These two protein chains interact to form a complex.

Sequence of protein 1:
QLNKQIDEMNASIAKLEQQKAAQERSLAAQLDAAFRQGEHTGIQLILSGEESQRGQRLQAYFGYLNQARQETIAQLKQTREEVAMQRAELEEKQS

Residue-level contacts at the interface:
Residue L170 in protein 2 interacts with residue D122 in protein 1 (closest heavy-atom distance 4.8 Å).
Residue W210 in protein 2 is in contact with residue Q134 in protein 1 (closest heavy-atom distance 3.1 Å).
Residue D207 in protein 2 is in contact with residue R126 in protein 1 (closest heavy-atom distance 2.7 Å).
Residue F152 in protein 2 is in contact with residue Q120 in protein 1 (closest heavy-atom distance 3.3 Å).
Residue F158 in protein 2 is in contact with residue N156 in protein 1 (closest heavy-atom distance 3.3 Å).
Residue K117 in protein 2 contacts residue R115 in protein 1 (closest heavy-atom distance 3.3 Å).
Residue F158 in protein 2 interacts with residue Q149 in protein 1 (closest heavy-atom distance 3.4 Å).
Residue W155 in protein 2 is in contact with residue G128 in protein 1 (closest heavy-atom distance 4.1 Å).
Residue L170 in protein 2 interacts with residue A118 in protein 1 (closest heavy-atom distance 3.7 Å).
Residue Y106 in protein 2 contacts residue I133 in protein 1 (closest heavy-atom distance 4.1 Å).
Residue M164 in protein 2 is in contact with residue K110 in protein 1 (closest heavy-atom distance 3.5 Å).
Residue F152 in protein 2 is in contact with residue A124 in protein 1 (closest heavy-atom distance 3.9 Å).
Residue L165 in protein 2 is in contact with residue L117 in protein 1 (closest heavy-atom distance 4.9 Å).
Residue L170 in protein 2 interacts with residue L121 in protein 1 (closest heavy-atom distance 3.7 Å).
Residue E151 in protein 2 contacts residue F125 in protein 1 (closest heavy-atom distance 3.7 Å).
Residue S156 in protein 2 contacts residue Q120 in protein 1 (closest heavy-atom distance 3.9 Å).
Residue L149 in protein 2 contacts residue L121 in protein 1 (closest heavy-atom distance 3.8 Å).
Residue L170 in protein 2 contacts residue L117 in protein 1 (closest heavy-atom distance 4.7 Å).
Residue V175 in protein 2 contacts residue F125 in protein 1 (closest heavy-atom distance 4.7 Å).
Residue L214 in protein 2 contacts residue I133 in protein 1 (closest heavy-atom distance 3.5 Å).
Residue S209 in protein 2 contacts residue Q134 in protein 1 (closest heavy-atom distance 3.3 Å).
Residue Q104 in protein 2 is in contact with residue T131 in protein 1 (closest heavy-atom distance 4.6 Å).
Residue F152 in protein 2 interacts with residue L121 in protein 1 (closest heavy-atom distance 3.7 Å).
Residue E203 in protein 2 is in contact with residue D122 in protein 1 (closest heavy-atom distance 4.6 Å).
Residue W155 in protein 2 is in contact with residue F125 in protein 1 (closest heavy-atom distance 5.0 Å).
Residue F152 in protein 2 interacts with residue L117 in protein 1 (closest heavy-atom distance 4.7 Å).
Residue W210 in protein 2 interacts with residue I133 in protein 1 (closest heavy-atom distance 4.1 Å).
Residue R213 in protein 2 interacts with residue S138 in protein 1 (closest heavy-atom distance 3.4 Å).
Residue G159 in protein 2 is in contact with residue L117 in protein 1 (closest heavy-atom distance 4.5 Å).
Residue S209 in protein 2 interacts with residue R126 in protein 1 (closest heavy-atom distance 3.4 Å).
Residue F158 in protein 2 interacts with residue Q120 in protein 1 (closest heavy-atom distance 3.2 Å).
Residue W155 in protein 2 is in contact with residue A124 in protein 1 (closest heavy-atom distance 3.0 Å).
Residue M164 in protein 2 contacts residue I163 in protein 1 (closest heavy-atom distance 4.8 Å).
Residue P169 in protein 2 contacts residue E114 in protein 1 (closest heavy-atom distance 3.8 Å).
Residue F158 in protein 2 is in contact with residue F152 in protein 1 (closest heavy-atom distance 3.4 Å).
Residue S156 in protein 2 contacts residue A124 in protein 1 (closest heavy-atom distance 4.4 Å).
Residue S209 in protein 2 interacts with residue E141 in protein 1 (closest heavy-atom distance 3.3 Å).
Residue P169 in protein 2 contacts residue R115 in protein 1 (closest heavy-atom distance 4.6 Å).
Residue W210 in protein 2 is in contact with residue L137 in protein 1 (closest heavy-atom distance 4.0 Å).
Residue D208 in protein 2 contacts residue R126 in protein 1 (closest heavy-atom distance 5.0 Å).
Residue F211 in protein 2 interacts with residue E141 in protein 1 (closest heavy-atom distance 4.2 Å).
Residue F158 in protein 2 interacts with residue G153 in protein 1 (closest heavy-atom distance 3.5 Å).
Residue Y105 in protein 2 contacts residue G132 in protein 1 (closest heavy-atom distance 4.4 Å).
Residue Q104 in protein 2 interacts with residue G132 in protein 1 (closest heavy-atom distance 4.6 Å).
Residue V173 in protein 2 is in contact with residue F125 in protein 1 (closest heavy-atom distance 4.8 Å).
Residue Y105 in protein 2 contacts residue I133 in protein 1 (closest heavy-atom distance 3.3 Å).
Residue R205 in protein 2 contacts residue D122 in protein 1 (closest heavy-atom distance 4.9 Å).
Residue S209 in protein 2 interacts with residue L137 in protein 1 (closest heavy-atom distance 3.5 Å).
Residue W155 in protein 2 interacts with residue Q127 in protein 1 (closest heavy-atom distance 3.8 Å).
Residue R213 in protein 2 contacts residue E141 in protein 1 (closest heavy-atom distance 3.7 Å).

Sequence of protein 2:
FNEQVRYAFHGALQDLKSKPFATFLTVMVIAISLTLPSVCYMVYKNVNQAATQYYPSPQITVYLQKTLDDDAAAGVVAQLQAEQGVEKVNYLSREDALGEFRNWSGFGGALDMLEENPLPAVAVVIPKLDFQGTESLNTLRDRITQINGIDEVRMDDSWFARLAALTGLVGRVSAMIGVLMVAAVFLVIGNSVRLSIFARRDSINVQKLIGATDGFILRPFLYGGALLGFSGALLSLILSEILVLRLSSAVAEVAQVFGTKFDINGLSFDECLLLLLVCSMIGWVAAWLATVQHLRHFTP